Sequence of chain A:
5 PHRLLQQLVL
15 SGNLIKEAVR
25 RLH

Sequence of chain B:
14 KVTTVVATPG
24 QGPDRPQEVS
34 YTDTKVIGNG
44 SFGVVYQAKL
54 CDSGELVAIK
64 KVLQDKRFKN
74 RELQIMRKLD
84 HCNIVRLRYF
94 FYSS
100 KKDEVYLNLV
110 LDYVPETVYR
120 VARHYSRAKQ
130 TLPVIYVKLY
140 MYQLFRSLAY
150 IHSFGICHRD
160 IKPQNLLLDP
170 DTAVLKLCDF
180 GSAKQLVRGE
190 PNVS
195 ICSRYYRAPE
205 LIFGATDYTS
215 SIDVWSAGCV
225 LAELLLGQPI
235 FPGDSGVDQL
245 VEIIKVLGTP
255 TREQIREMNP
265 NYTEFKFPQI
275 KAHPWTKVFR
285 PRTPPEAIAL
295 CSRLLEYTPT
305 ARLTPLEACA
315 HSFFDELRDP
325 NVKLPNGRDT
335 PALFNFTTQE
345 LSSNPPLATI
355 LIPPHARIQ

Residue-level contacts at the interface:
Residue F207 in chain B is in contact with residue V13 in chain A (closest heavy-atom distance 3.7 Å).
Residue I206 in chain B interacts with residue V13 in chain A (closest heavy-atom distance 3.8 Å).
Residue D242 in chain B interacts with residue R25 in chain A (closest heavy-atom distance 4.3 Å).
Residue I274 in chain B is in contact with residue V23 in chain A (closest heavy-atom distance 3.3 Å).
Residue P272 in chain B interacts with residue I19 in chain A (closest heavy-atom distance 5.0 Å).
Residue Y266 in chain B interacts with residue L12 in chain A (closest heavy-atom distance 4.1 Å).
Residue I206 in chain B contacts residue L9 in chain A (closest heavy-atom distance 3.6 Å).
Residue I206 in chain B contacts residue L18 in chain A (closest heavy-atom distance 3.9 Å).
Residue L244 in chain B interacts with residue L18 in chain A (closest heavy-atom distance 3.8 Å).
Residue T253 in chain B is in contact with residue I19 in chain A (closest heavy-atom distance 3.9 Å).
Residue E268 in chain B contacts residue I19 in chain A (closest heavy-atom distance 2.9 Å).
Residue V245 in chain B interacts with residue A22 in chain A (closest heavy-atom distance 3.5 Å).
Residue L244 in chain B interacts with residue A22 in chain A (closest heavy-atom distance 3.8 Å).
Residue Y266 in chain B contacts residue L18 in chain A (closest heavy-atom distance 3.1 Å).
Residue I259 in chain B interacts with residue I19 in chain A (closest heavy-atom distance 3.5 Å).
Residue S239 in chain B is in contact with residue R25 in chain A (closest heavy-atom distance 4.5 Å).
Residue P254 in chain B is in contact with residue I19 in chain A (closest heavy-atom distance 4.2 Å).
Residue Y266 in chain B interacts with residue I19 in chain A (closest heavy-atom distance 4.1 Å).
Residue T267 in chain B interacts with residue G16 in chain A (closest heavy-atom distance 3.6 Å).
Residue T253 in chain B is in contact with residue V23 in chain A (closest heavy-atom distance 3.8 Å).
Residue Y266 in chain B contacts residue G16 in chain A (closest heavy-atom distance 3.4 Å).
Residue I248 in chain B is in contact with residue A22 in chain A (closest heavy-atom distance 3.9 Å).
Residue F207 in chain B interacts with residue L18 in chain A (closest heavy-atom distance 3.8 Å).
Residue E268 in chain B interacts with residue N17 in chain A (closest heavy-atom distance 3.7 Å).
Residue P272 in chain B interacts with residue V23 in chain A (closest heavy-atom distance 3.8 Å).
Residue V241 in chain B interacts with residue L8 in chain A (closest heavy-atom distance 4.1 Å).
Residue E268 in chain B is in contact with residue L18 in chain A (closest heavy-atom distance 3.4 Å).
Residue S239 in chain B contacts residue P5 in chain A (closest heavy-atom distance 3.1 Å).
Residue V241 in chain B interacts with residue R25 in chain A (closest heavy-atom distance 3.8 Å).
Residue V245 in chain B contacts residue R25 in chain A (closest heavy-atom distance 3.8 Å).
Residue L244 in chain B is in contact with residue I19 in chain A (closest heavy-atom distance 4.6 Å).
Residue V241 in chain B contacts residue L12 in chain A (closest heavy-atom distance 3.5 Å).
Residue I274 in chain B is in contact with residue L26 in chain A (closest heavy-atom distance 3.6 Å).
Residue K249 in chain B is in contact with residue L26 in chain A (closest heavy-atom distance 3.5 Å).
Residue P272 in chain B contacts residue K20 in chain A (closest heavy-atom distance 4.5 Å).
Residue V241 in chain B contacts residue A22 in chain A (closest heavy-atom distance 4.6 Å).
Residue V245 in chain B interacts with residue L26 in chain A (closest heavy-atom distance 3.7 Å).
Residue F271 in chain B interacts with residue I19 in chain A (closest heavy-atom distance 3.5 Å).
Residue K270 in chain B interacts with residue K20 in chain A (closest heavy-atom distance 2.8 Å).
Residue V241 in chain B contacts residue P5 in chain A (closest heavy-atom distance 3.4 Å).
Residue E268 in chain B is in contact with residue K20 in chain A (closest heavy-atom distance 2.9 Å).
Residue I248 in chain B contacts residue L26 in chain A (closest heavy-atom distance 4.1 Å).
Residue F271 in chain B is in contact with residue K20 in chain A (closest heavy-atom distance 4.1 Å).
Residue F207 in chain B interacts with residue I19 in chain A (closest heavy-atom distance 3.7 Å).
Residue I248 in chain B is in contact with residue V23 in chain A (closest heavy-atom distance 4.5 Å).
Residue G240 in chain B is in contact with residue L9 in chain A (closest heavy-atom distance 4.5 Å).
Residue Y266 in chain B interacts with residue N17 in chain A (closest heavy-atom distance 3.5 Å).
Residue V241 in chain B is in contact with residue L18 in chain A (closest heavy-atom distance 4.5 Å).
Residue Y266 in chain B interacts with residue V13 in chain A (closest heavy-atom distance 3.3 Å).
Residue I248 in chain B interacts with residue I19 in chain A (closest heavy-atom distance 4.6 Å).
Residue G240 in chain B contacts residue P5 in chain A (closest heavy-atom distance 3.8 Å).
Residue V241 in chain B is in contact with residue L9 in chain A (closest heavy-atom distance 4.0 Å).
Residue E268 in chain B interacts with residue G16 in chain A (closest heavy-atom distance 3.2 Å).
Residue V241 in chain B contacts residue E21 in chain A (closest heavy-atom distance 4.4 Å).
Residue G208 in chain B interacts with residue V13 in chain A (closest heavy-atom distance 4.7 Å).

These two protein chains interact to form a complex.